Sequence of chain B:
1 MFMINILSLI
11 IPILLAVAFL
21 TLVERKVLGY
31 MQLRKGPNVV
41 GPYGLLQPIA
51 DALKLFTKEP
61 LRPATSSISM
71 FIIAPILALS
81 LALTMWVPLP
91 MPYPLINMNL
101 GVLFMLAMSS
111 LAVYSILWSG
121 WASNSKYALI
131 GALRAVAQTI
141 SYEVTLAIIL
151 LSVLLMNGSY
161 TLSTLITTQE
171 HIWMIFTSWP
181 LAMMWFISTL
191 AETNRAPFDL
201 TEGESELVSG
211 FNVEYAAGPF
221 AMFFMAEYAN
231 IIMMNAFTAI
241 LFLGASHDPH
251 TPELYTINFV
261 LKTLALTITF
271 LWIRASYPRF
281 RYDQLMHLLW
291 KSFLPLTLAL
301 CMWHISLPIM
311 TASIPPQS

Sequence of chain A:
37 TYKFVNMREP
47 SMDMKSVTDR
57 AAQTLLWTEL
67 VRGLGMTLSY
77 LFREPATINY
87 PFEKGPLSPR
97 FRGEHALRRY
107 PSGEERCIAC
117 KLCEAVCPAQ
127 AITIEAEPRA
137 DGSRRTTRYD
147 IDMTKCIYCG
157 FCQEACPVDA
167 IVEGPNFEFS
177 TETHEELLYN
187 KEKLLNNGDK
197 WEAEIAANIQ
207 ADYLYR

This data describes a binding interaction between two proteins.

Contacts between the two chains:
Residue M31 in chain B contacts residue Y76 in chain A (closest heavy-atom distance 4.0 Å).
Residue Y277 in chain B is in contact with residue G69 in chain A (closest heavy-atom distance 4.9 Å).
Residue L33 in chain B contacts residue A82 in chain A (closest heavy-atom distance 4.0 Å).
Residue W272 in chain B contacts residue L70 in chain A (closest heavy-atom distance 3.0 Å).
Residue M31 in chain B interacts with residue L77 in chain A (closest heavy-atom distance 3.4 Å).
Residue W272 in chain B interacts with residue L74 in chain A (closest heavy-atom distance 3.4 Å).
Residue Y277 in chain B contacts residue L70 in chain A (closest heavy-atom distance 3.8 Å).
Residue I187 in chain B contacts residue W63 in chain A (closest heavy-atom distance 3.3 Å).
Residue L33 in chain B contacts residue P81 in chain A (closest heavy-atom distance 3.1 Å).
Residue Y277 in chain B interacts with residue V67 in chain A (closest heavy-atom distance 4.0 Å).
Residue K35 in chain B interacts with residue T83 in chain A (closest heavy-atom distance 3.1 Å).
Residue Y277 in chain B contacts residue L66 in chain A (closest heavy-atom distance 2.3 Å).
Residue Y30 in chain B interacts with residue L77 in chain A (closest heavy-atom distance 3.8 Å).
Residue K35 in chain B interacts with residue P81 in chain A (closest heavy-atom distance 3.6 Å).
Residue M183 in chain B interacts with residue L62 in chain A (closest heavy-atom distance 4.3 Å).
Residue M31 in chain B is in contact with residue T73 in chain A (closest heavy-atom distance 2.9 Å).
Residue Y30 in chain B interacts with residue Y76 in chain A (closest heavy-atom distance 3.5 Å).
Residue R34 in chain B contacts residue T83 in chain A (closest heavy-atom distance 3.9 Å).
Residue L33 in chain B contacts residue Y76 in chain A (closest heavy-atom distance 3.3 Å).
Residue S276 in chain B is in contact with residue T73 in chain A (closest heavy-atom distance 3.1 Å).
Residue W179 in chain B contacts residue L62 in chain A (closest heavy-atom distance 4.4 Å).
Residue Y277 in chain B is in contact with residue E65 in chain A (closest heavy-atom distance 4.9 Å).
Residue R34 in chain B is in contact with residue P81 in chain A (closest heavy-atom distance 4.8 Å).
Residue L296 in chain B interacts with residue L61 in chain A (closest heavy-atom distance 4.7 Å).
Residue M31 in chain B interacts with residue L74 in chain A (closest heavy-atom distance 4.5 Å).
Residue F293 in chain B interacts with residue W63 in chain A (closest heavy-atom distance 4.4 Å).
Residue A275 in chain B contacts residue T73 in chain A (closest heavy-atom distance 4.2 Å).
Residue V27 in chain B contacts residue L77 in chain A (closest heavy-atom distance 4.2 Å).
Residue W272 in chain B interacts with residue T73 in chain A (closest heavy-atom distance 3.2 Å).
Residue M183 in chain B contacts residue W63 in chain A (closest heavy-atom distance 4.2 Å).
Residue S276 in chain B contacts residue L70 in chain A (closest heavy-atom distance 3.4 Å).
Residue Y30 in chain B interacts with residue P81 in chain A (closest heavy-atom distance 4.5 Å).
Residue L33 in chain B is in contact with residue E80 in chain A (closest heavy-atom distance 4.8 Å).
Residue W272 in chain B is in contact with residue G71 in chain A (closest heavy-atom distance 4.6 Å).
Residue S276 in chain B contacts residue G69 in chain A (closest heavy-atom distance 4.8 Å).
Residue I273 in chain B contacts residue L70 in chain A (closest heavy-atom distance 3.9 Å).